Sequence of protein 2:
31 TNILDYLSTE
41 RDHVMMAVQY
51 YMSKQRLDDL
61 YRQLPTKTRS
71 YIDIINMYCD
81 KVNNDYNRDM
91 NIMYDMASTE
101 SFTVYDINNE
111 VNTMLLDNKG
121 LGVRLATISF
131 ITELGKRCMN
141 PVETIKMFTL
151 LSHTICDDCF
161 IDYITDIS

Sequence of protein 1:
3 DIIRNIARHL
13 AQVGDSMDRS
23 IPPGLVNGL

Contacts between the two chains:
Residue K81 in protein 2 contacts residue M19 in protein 1 (closest heavy-atom distance 3.8 Å).
Residue N118 in protein 2 is in contact with residue A13 in protein 1 (closest heavy-atom distance 3.6 Å).
Residue L121 in protein 2 contacts residue L31 in protein 1 (closest heavy-atom distance 3.8 Å).
Residue G122 in protein 2 interacts with residue M19 in protein 1 (closest heavy-atom distance 4.2 Å).
Residue D89 in protein 2 is in contact with residue V15 in protein 1 (closest heavy-atom distance 3.7 Å).
Residue M93 in protein 2 contacts residue L12 in protein 1 (closest heavy-atom distance 3.3 Å).
Residue D166 in protein 2 is in contact with residue L27 in protein 1 (closest heavy-atom distance 4.4 Å).
Residue A97 in protein 2 interacts with residue I8 in protein 1 (closest heavy-atom distance 4.1 Å).
Residue M114 in protein 2 contacts residue R10 in protein 1 (closest heavy-atom distance 3.9 Å).
Residue D166 in protein 2 contacts residue V28 in protein 1 (closest heavy-atom distance 3.7 Å).
Residue M114 in protein 2 contacts residue A9 in protein 1 (closest heavy-atom distance 3.6 Å).
Residue D89 in protein 2 contacts residue H11 in protein 1 (closest heavy-atom distance 3.1 Å).
Residue V123 in protein 2 is in contact with residue L12 in protein 1 (closest heavy-atom distance 3.8 Å).
Residue Y86 in protein 2 is in contact with residue V15 in protein 1 (closest heavy-atom distance 3.7 Å).
Residue L125 in protein 2 is in contact with residue M19 in protein 1 (closest heavy-atom distance 3.9 Å).
Residue E110 in protein 2 contacts residue R6 in protein 1 (closest heavy-atom distance 3.1 Å).
Residue E110 in protein 2 is in contact with residue A9 in protein 1 (closest heavy-atom distance 3.8 Å).
Residue M93 in protein 2 interacts with residue V15 in protein 1 (closest heavy-atom distance 3.9 Å).
Residue E100 in protein 2 interacts with residue I4 in protein 1 (closest heavy-atom distance 3.5 Å).
Residue I92 in protein 2 contacts residue H11 in protein 1 (closest heavy-atom distance 4.2 Å).
Residue F102 in protein 2 is in contact with residue I8 in protein 1 (closest heavy-atom distance 4.5 Å).
Residue Y78 in protein 2 interacts with residue M19 in protein 1 (closest heavy-atom distance 4.0 Å).
Residue D166 in protein 2 contacts residue N29 in protein 1 (closest heavy-atom distance 3.1 Å).
Residue M90 in protein 2 is in contact with residue L12 in protein 1 (closest heavy-atom distance 4.2 Å).
Residue G122 in protein 2 interacts with residue D20 in protein 1 (closest heavy-atom distance 2.7 Å).
Residue M93 in protein 2 is in contact with residue H11 in protein 1 (closest heavy-atom distance 3.6 Å).
Residue G122 in protein 2 is in contact with residue G16 in protein 1 (closest heavy-atom distance 3.2 Å).
Residue I107 in protein 2 interacts with residue I5 in protein 1 (closest heavy-atom distance 3.8 Å).
Residue Y86 in protein 2 interacts with residue S22 in protein 1 (closest heavy-atom distance 4.4 Å).
Residue F130 in protein 2 contacts residue I8 in protein 1 (closest heavy-atom distance 3.6 Å).
Residue Y163 in protein 2 interacts with residue V28 in protein 1 (closest heavy-atom distance 3.7 Å).
Residue F102 in protein 2 contacts residue I4 in protein 1 (closest heavy-atom distance 4.1 Å).
Residue E100 in protein 2 interacts with residue D3 in protein 1 (closest heavy-atom distance 4.4 Å).
Residue V123 in protein 2 is in contact with residue A13 in protein 1 (closest heavy-atom distance 3.5 Å).
Residue M96 in protein 2 is in contact with residue I4 in protein 1 (closest heavy-atom distance 3.0 Å).
Residue F102 in protein 2 interacts with residue I5 in protein 1 (closest heavy-atom distance 3.4 Å).
Residue Y86 in protein 2 contacts residue M19 in protein 1 (closest heavy-atom distance 3.1 Å).
Residue M96 in protein 2 contacts residue I8 in protein 1 (closest heavy-atom distance 4.0 Å).
Residue M90 in protein 2 contacts residue V15 in protein 1 (closest heavy-atom distance 4.3 Å).
Residue F130 in protein 2 is in contact with residue L12 in protein 1 (closest heavy-atom distance 3.9 Å).
Residue E110 in protein 2 interacts with residue I5 in protein 1 (closest heavy-atom distance 3.6 Å).
Residue Y163 in protein 2 contacts residue N29 in protein 1 (closest heavy-atom distance 3.4 Å).
Residue A126 in protein 2 interacts with residue L12 in protein 1 (closest heavy-atom distance 3.7 Å).
Residue Y163 in protein 2 is in contact with residue L31 in protein 1 (closest heavy-atom distance 3.4 Å).
Residue M114 in protein 2 contacts residue A13 in protein 1 (closest heavy-atom distance 3.1 Å).
Residue G120 in protein 2 is in contact with residue D20 in protein 1 (closest heavy-atom distance 3.2 Å).
Residue T127 in protein 2 is in contact with residue L12 in protein 1 (closest heavy-atom distance 3.8 Å).
Residue A126 in protein 2 contacts residue V15 in protein 1 (closest heavy-atom distance 4.4 Å).
Residue Y163 in protein 2 is in contact with residue G30 in protein 1 (closest heavy-atom distance 3.9 Å).
Residue V123 in protein 2 interacts with residue G16 in protein 1 (closest heavy-atom distance 3.3 Å).
Residue M96 in protein 2 interacts with residue N7 in protein 1 (closest heavy-atom distance 4.3 Å).
Residue A97 in protein 2 interacts with residue I4 in protein 1 (closest heavy-atom distance 4.1 Å).
Residue L121 in protein 2 interacts with residue D20 in protein 1 (closest heavy-atom distance 3.2 Å).
Residue V82 in protein 2 contacts residue M19 in protein 1 (closest heavy-atom distance 3.2 Å).
Residue D106 in protein 2 is in contact with residue I5 in protein 1 (closest heavy-atom distance 3.7 Å).
Residue T99 in protein 2 contacts residue I4 in protein 1 (closest heavy-atom distance 4.2 Å).
Residue Y86 in protein 2 contacts residue S18 in protein 1 (closest heavy-atom distance 3.2 Å).
Residue M93 in protein 2 contacts residue I8 in protein 1 (closest heavy-atom distance 3.8 Å).
Residue N118 in protein 2 interacts with residue D17 in protein 1 (closest heavy-atom distance 2.7 Å).
Residue V82 in protein 2 is in contact with residue V15 in protein 1 (closest heavy-atom distance 4.3 Å).

The following describes two proteins that form a bound complex.